Sequence of chain B:
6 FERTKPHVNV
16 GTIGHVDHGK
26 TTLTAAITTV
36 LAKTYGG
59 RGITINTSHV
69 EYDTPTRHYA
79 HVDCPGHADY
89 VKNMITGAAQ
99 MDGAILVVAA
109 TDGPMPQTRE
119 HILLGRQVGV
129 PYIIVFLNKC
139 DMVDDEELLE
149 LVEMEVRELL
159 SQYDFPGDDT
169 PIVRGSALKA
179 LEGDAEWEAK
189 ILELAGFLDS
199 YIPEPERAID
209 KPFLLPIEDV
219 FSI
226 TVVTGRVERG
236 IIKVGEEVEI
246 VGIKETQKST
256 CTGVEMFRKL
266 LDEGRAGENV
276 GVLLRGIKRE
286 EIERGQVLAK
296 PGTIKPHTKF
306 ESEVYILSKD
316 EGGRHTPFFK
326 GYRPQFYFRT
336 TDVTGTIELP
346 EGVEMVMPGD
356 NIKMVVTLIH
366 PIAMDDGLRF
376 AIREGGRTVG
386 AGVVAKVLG

The following describes two proteins that form a bound complex.

Sequence of chain A:
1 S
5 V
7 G

Interface contacts:
Residue E260 in chain B interacts with residue S1 in chain A (closest heavy-atom distance 3.2 Å).
Residue F262 in chain B is in contact with residue G7 in chain A (closest heavy-atom distance 4.9 Å).
Residue I221 in chain B interacts with residue S1 in chain A (closest heavy-atom distance 4.4 Å).
Residue F262 in chain B interacts with residue V5 in chain A (closest heavy-atom distance 3.3 Å).
Residue R263 in chain B interacts with residue S1 in chain A (closest heavy-atom distance 3.7 Å).
Residue F219 in chain B interacts with residue S1 in chain A (closest heavy-atom distance 4.0 Å).
Residue N274 in chain B contacts residue G7 in chain A (closest heavy-atom distance 4.3 Å).